The following describes two proteins that form a bound complex.

Sequence of chain B:
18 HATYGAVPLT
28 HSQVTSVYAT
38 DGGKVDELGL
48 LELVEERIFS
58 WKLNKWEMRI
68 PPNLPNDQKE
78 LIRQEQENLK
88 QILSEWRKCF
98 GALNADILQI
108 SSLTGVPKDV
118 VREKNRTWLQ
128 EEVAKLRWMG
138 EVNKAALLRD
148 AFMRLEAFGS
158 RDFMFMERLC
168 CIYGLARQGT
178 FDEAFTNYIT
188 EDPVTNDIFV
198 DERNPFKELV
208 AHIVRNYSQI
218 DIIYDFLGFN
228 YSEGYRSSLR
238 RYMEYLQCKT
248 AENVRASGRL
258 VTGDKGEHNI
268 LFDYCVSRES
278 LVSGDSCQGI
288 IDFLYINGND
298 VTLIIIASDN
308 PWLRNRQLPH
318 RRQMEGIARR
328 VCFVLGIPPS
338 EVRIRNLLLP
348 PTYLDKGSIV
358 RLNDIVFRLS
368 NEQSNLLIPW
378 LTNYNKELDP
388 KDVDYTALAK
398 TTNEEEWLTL

Interface contacts:
Residue S253 in chain A contacts residue N70 in chain B (closest heavy-atom distance 2.6 Å).
Residue Y736 in chain A is in contact with residue F155 in chain B (closest heavy-atom distance 4.0 Å).
Residue Y736 in chain A is in contact with residue L100 in chain B (closest heavy-atom distance 3.5 Å).
Residue N233 in chain A contacts residue I186 in chain B (closest heavy-atom distance 3.0 Å).
Residue T237 in chain A interacts with residue T183 in chain B (closest heavy-atom distance 3.2 Å).
Residue R734 in chain A interacts with residue W93 in chain B (closest heavy-atom distance 3.4 Å).
Residue Y736 in chain A is in contact with residue D103 in chain B (closest heavy-atom distance 2.9 Å).
Residue M229 in chain A contacts residue I186 in chain B (closest heavy-atom distance 3.7 Å).
Residue W206 in chain A is in contact with residue E64 in chain B (closest heavy-atom distance 3.9 Å).
Residue H313 in chain A is in contact with residue E199 in chain B (closest heavy-atom distance 2.9 Å).
Residue N233 in chain A interacts with residue K62 in chain B (closest heavy-atom distance 4.2 Å).
Residue Y736 in chain A is in contact with residue A99 in chain B (closest heavy-atom distance 3.5 Å).
Residue R741 in chain A interacts with residue A102 in chain B (closest heavy-atom distance 3.2 Å).
Residue N233 in chain A interacts with residue Y185 in chain B (closest heavy-atom distance 3.0 Å).
Residue V247 in chain A contacts residue Y21 in chain B (closest heavy-atom distance 4.2 Å).
Residue H313 in chain A contacts residue V197 in chain B (closest heavy-atom distance 3.5 Å).
Residue W206 in chain A interacts with residue N61 in chain B (closest heavy-atom distance 3.6 Å).
Residue E238 in chain A contacts residue H18 in chain B (closest heavy-atom distance 3.2 Å).
Residue E238 in chain A is in contact with residue E180 in chain B (closest heavy-atom distance 2.9 Å).
Residue Q204 in chain A interacts with residue N61 in chain B (closest heavy-atom distance 3.8 Å).
Residue V282 in chain A is in contact with residue M65 in chain B (closest heavy-atom distance 3.5 Å).
Residue K240 in chain A contacts residue E180 in chain B (closest heavy-atom distance 2.7 Å).
Residue T237 in chain A contacts residue N184 in chain B (closest heavy-atom distance 2.9 Å).
Residue E307 in chain A contacts residue I195 in chain B (closest heavy-atom distance 2.8 Å).
Residue R734 in chain A contacts residue C96 in chain B (closest heavy-atom distance 3.8 Å).
Residue G735 in chain A interacts with residue C96 in chain B (closest heavy-atom distance 3.4 Å).
Residue R734 in chain A is in contact with residue F160 in chain B (closest heavy-atom distance 3.9 Å).
Residue R741 in chain A is in contact with residue Q106 in chain B (closest heavy-atom distance 3.6 Å).
Residue M283 in chain A is in contact with residue P69 in chain B (closest heavy-atom distance 3.6 Å).
Residue R741 in chain A contacts residue R151 in chain B (closest heavy-atom distance 3.4 Å).
Residue M283 in chain A interacts with residue M65 in chain B (closest heavy-atom distance 3.7 Å).
Residue W740 in chain A interacts with residue R151 in chain B (closest heavy-atom distance 4.2 Å).
Residue R741 in chain A contacts residue A99 in chain B (closest heavy-atom distance 3.9 Å).
Residue R234 in chain A is in contact with residue K59 in chain B (closest heavy-atom distance 3.7 Å).
Residue R234 in chain A is in contact with residue K62 in chain B (closest heavy-atom distance 3.4 Å).
Residue R744 in chain A contacts residue N140 in chain B (closest heavy-atom distance 3.4 Å).
Residue F314 in chain A interacts with residue I186 in chain B (closest heavy-atom distance 4.1 Å).
Residue F314 in chain A interacts with residue V197 in chain B (closest heavy-atom distance 4.2 Å).
Residue Y736 in chain A interacts with residue R151 in chain B (closest heavy-atom distance 3.7 Å).
Residue A738 in chain A interacts with residue A99 in chain B (closest heavy-atom distance 3.9 Å).
Residue W206 in chain A is in contact with residue H18 in chain B (closest heavy-atom distance 3.4 Å).
Residue W232 in chain A contacts residue I186 in chain B (closest heavy-atom distance 3.9 Å).
Residue R734 in chain A interacts with residue E164 in chain B (closest heavy-atom distance 2.2 Å).
Residue P251 in chain A contacts residue Y21 in chain B (closest heavy-atom distance 3.6 Å).
Residue M229 in chain A contacts residue I195 in chain B (closest heavy-atom distance 3.6 Å).
Residue Y295 in chain A interacts with residue N184 in chain B (closest heavy-atom distance 3.7 Å).
Residue R748 in chain A interacts with residue D147 in chain B (closest heavy-atom distance 2.8 Å).
Residue A310 in chain A contacts residue I195 in chain B (closest heavy-atom distance 4.1 Å).
Residue R741 in chain A interacts with residue D103 in chain B (closest heavy-atom distance 2.9 Å).
Residue T237 in chain A interacts with residue E180 in chain B (closest heavy-atom distance 4.1 Å).
Residue T737 in chain A interacts with residue A99 in chain B (closest heavy-atom distance 3.7 Å).
Residue E751 in chain A contacts residue N140 in chain B (closest heavy-atom distance 3.2 Å).
Residue M283 in chain A interacts with residue A19 in chain B (closest heavy-atom distance 3.4 Å).
Residue Y736 in chain A interacts with residue C96 in chain B (closest heavy-atom distance 3.8 Å).
Residue S253 in chain A interacts with residue P69 in chain B (closest heavy-atom distance 3.5 Å).
Residue G735 in chain A interacts with residue F155 in chain B (closest heavy-atom distance 3.7 Å).
Residue K250 in chain A is in contact with residue Y21 in chain B (closest heavy-atom distance 3.9 Å).
Residue R734 in chain A contacts residue M161 in chain B (closest heavy-atom distance 3.8 Å).
Residue R744 in chain A contacts residue L144 in chain B (closest heavy-atom distance 3.3 Å).
Residue W232 in chain A contacts residue N184 in chain B (closest heavy-atom distance 3.3 Å).

Sequence of chain A:
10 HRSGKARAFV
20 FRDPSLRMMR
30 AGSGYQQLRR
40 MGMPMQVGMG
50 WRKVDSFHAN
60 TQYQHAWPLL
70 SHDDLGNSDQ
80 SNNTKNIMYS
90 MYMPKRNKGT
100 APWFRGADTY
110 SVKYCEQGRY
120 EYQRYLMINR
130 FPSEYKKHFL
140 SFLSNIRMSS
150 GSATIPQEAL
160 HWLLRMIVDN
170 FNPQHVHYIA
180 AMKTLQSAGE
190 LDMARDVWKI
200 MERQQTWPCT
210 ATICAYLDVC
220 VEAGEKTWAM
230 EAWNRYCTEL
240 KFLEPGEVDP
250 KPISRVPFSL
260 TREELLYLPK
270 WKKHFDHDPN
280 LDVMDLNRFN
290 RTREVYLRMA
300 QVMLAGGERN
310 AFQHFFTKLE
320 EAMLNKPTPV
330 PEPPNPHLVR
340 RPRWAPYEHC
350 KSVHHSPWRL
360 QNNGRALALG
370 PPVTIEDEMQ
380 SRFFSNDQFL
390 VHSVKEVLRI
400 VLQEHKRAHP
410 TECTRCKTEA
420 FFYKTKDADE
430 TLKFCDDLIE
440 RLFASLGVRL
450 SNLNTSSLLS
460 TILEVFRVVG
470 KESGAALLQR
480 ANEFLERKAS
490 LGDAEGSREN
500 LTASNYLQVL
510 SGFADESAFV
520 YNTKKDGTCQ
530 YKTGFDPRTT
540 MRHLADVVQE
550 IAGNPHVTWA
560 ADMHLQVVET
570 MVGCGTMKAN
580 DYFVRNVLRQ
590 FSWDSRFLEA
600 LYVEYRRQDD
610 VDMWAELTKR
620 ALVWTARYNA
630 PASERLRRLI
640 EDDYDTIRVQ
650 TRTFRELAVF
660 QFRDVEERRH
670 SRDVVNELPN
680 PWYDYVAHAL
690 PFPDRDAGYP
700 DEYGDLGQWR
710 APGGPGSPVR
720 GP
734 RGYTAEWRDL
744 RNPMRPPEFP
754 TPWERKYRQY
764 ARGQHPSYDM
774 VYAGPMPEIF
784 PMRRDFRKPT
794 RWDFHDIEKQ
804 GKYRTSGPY